Contacts between the two chains:
Residue L23 in chain A is in contact with residue L22 in chain B (closest heavy-atom distance 3.6 Å).
Residue V19 in chain A interacts with residue L22 in chain B (closest heavy-atom distance 3.7 Å).
Residue L27 in chain A is in contact with residue F31 in chain B (closest heavy-atom distance 3.9 Å).
Residue V30 in chain A is in contact with residue L27 in chain B (closest heavy-atom distance 3.7 Å).
Residue V26 in chain A is in contact with residue L27 in chain B (closest heavy-atom distance 3.9 Å).
Residue L22 in chain A interacts with residue L22 in chain B (closest heavy-atom distance 3.0 Å).
Residue F31 in chain A is in contact with residue V30 in chain B (closest heavy-atom distance 5.0 Å).
Residue L27 in chain A interacts with residue V30 in chain B (closest heavy-atom distance 3.7 Å).
Residue L22 in chain A interacts with residue V18 in chain B (closest heavy-atom distance 4.7 Å).
Residue V18 in chain A interacts with residue L22 in chain B (closest heavy-atom distance 4.7 Å).
Residue L23 in chain A is in contact with residue V26 in chain B (closest heavy-atom distance 3.0 Å).
Residue L27 in chain A is in contact with residue V26 in chain B (closest heavy-atom distance 3.9 Å).
Residue L27 in chain A is in contact with residue L27 in chain B (closest heavy-atom distance 3.3 Å).
Residue F31 in chain A is in contact with residue L27 in chain B (closest heavy-atom distance 3.9 Å).
Residue F31 in chain A is in contact with residue F31 in chain B (closest heavy-atom distance 3.1 Å).
Residue V26 in chain A interacts with residue V26 in chain B (closest heavy-atom distance 3.6 Å).
Residue V30 in chain A interacts with residue F31 in chain B (closest heavy-atom distance 5.0 Å).
Residue V26 in chain A interacts with residue L23 in chain B (closest heavy-atom distance 3.0 Å).
Residue L22 in chain A is in contact with residue V19 in chain B (closest heavy-atom distance 3.7 Å).
Residue L22 in chain A interacts with residue L23 in chain B (closest heavy-atom distance 3.6 Å).

Sequence of chain A:
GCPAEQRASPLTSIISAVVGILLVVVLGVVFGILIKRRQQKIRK

The following describes two proteins that form a bound complex.

Sequence of chain B:
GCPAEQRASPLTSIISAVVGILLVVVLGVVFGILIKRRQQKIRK